This data describes a binding interaction between two proteins.

Sequence of the second protein:
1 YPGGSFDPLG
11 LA

Sequence of the first protein:
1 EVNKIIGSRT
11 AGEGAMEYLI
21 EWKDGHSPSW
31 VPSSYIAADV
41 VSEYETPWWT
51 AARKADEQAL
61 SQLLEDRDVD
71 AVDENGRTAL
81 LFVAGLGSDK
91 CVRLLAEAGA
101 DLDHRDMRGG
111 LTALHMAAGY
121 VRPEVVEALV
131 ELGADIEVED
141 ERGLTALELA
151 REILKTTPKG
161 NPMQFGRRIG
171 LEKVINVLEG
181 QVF

Residue-level contacts at the interface:
Residue R167 in the first protein contacts residue G4 in the second protein (closest heavy-atom distance 3.9 Å).
Residue T156 in the first protein interacts with residue G4 in the second protein (closest heavy-atom distance 3.4 Å).
Residue R142 in the first protein is in contact with residue Y1 in the second protein (closest heavy-atom distance 3.4 Å).
Residue T156 in the first protein contacts residue G3 in the second protein (closest heavy-atom distance 2.8 Å).
Residue L81 in the first protein interacts with residue L9 in the second protein (closest heavy-atom distance 4.6 Å).
Residue G85 in the first protein interacts with residue L9 in the second protein (closest heavy-atom distance 4.1 Å).
Residue L149 in the first protein is in contact with residue Y1 in the second protein (closest heavy-atom distance 3.6 Å).
Residue L111 in the first protein contacts residue P8 in the second protein (closest heavy-atom distance 3.9 Å).
Residue Y120 in the first protein interacts with residue D7 in the second protein (closest heavy-atom distance 2.4 Å).
Residue Y120 in the first protein contacts residue G10 in the second protein (closest heavy-atom distance 4.1 Å).
Residue R122 in the first protein is in contact with residue L11 in the second protein (closest heavy-atom distance 4.7 Å).
Residue Y120 in the first protein interacts with residue L11 in the second protein (closest heavy-atom distance 3.6 Å).
Residue I153 in the first protein interacts with residue Y1 in the second protein (closest heavy-atom distance 4.3 Å).
Residue I153 in the first protein contacts residue F6 in the second protein (closest heavy-atom distance 4.5 Å).
Residue L149 in the first protein contacts residue F6 in the second protein (closest heavy-atom distance 4.6 Å).
Residue H115 in the first protein interacts with residue F6 in the second protein (closest heavy-atom distance 3.7 Å).
Residue F82 in the first protein is in contact with residue L9 in the second protein (closest heavy-atom distance 4.1 Å).
Residue Y120 in the first protein interacts with residue F6 in the second protein (closest heavy-atom distance 3.4 Å).
Residue L111 in the first protein interacts with residue F6 in the second protein (closest heavy-atom distance 4.4 Å).
Residue G119 in the first protein is in contact with residue F6 in the second protein (closest heavy-atom distance 3.0 Å).
Residue Y120 in the first protein is in contact with residue L9 in the second protein (closest heavy-atom distance 2.9 Å).
Residue R77 in the first protein interacts with residue P8 in the second protein (closest heavy-atom distance 2.8 Å).
Residue M116 in the first protein is in contact with residue F6 in the second protein (closest heavy-atom distance 4.2 Å).
Residue M116 in the first protein contacts residue L9 in the second protein (closest heavy-atom distance 3.8 Å).
Residue I153 in the first protein is in contact with residue G4 in the second protein (closest heavy-atom distance 4.1 Å).
Residue M116 in the first protein interacts with residue P8 in the second protein (closest heavy-atom distance 3.9 Å).
Residue Y120 in the first protein is in contact with residue P8 in the second protein (closest heavy-atom distance 3.0 Å).
Residue R77 in the first protein interacts with residue L9 in the second protein (closest heavy-atom distance 4.2 Å).
Residue F82 in the first protein interacts with residue L11 in the second protein (closest heavy-atom distance 4.9 Å).
Residue G85 in the first protein is in contact with residue L11 in the second protein (closest heavy-atom distance 4.5 Å).
Residue L86 in the first protein interacts with residue L11 in the second protein (closest heavy-atom distance 3.7 Å).